Sequence of protein 2:
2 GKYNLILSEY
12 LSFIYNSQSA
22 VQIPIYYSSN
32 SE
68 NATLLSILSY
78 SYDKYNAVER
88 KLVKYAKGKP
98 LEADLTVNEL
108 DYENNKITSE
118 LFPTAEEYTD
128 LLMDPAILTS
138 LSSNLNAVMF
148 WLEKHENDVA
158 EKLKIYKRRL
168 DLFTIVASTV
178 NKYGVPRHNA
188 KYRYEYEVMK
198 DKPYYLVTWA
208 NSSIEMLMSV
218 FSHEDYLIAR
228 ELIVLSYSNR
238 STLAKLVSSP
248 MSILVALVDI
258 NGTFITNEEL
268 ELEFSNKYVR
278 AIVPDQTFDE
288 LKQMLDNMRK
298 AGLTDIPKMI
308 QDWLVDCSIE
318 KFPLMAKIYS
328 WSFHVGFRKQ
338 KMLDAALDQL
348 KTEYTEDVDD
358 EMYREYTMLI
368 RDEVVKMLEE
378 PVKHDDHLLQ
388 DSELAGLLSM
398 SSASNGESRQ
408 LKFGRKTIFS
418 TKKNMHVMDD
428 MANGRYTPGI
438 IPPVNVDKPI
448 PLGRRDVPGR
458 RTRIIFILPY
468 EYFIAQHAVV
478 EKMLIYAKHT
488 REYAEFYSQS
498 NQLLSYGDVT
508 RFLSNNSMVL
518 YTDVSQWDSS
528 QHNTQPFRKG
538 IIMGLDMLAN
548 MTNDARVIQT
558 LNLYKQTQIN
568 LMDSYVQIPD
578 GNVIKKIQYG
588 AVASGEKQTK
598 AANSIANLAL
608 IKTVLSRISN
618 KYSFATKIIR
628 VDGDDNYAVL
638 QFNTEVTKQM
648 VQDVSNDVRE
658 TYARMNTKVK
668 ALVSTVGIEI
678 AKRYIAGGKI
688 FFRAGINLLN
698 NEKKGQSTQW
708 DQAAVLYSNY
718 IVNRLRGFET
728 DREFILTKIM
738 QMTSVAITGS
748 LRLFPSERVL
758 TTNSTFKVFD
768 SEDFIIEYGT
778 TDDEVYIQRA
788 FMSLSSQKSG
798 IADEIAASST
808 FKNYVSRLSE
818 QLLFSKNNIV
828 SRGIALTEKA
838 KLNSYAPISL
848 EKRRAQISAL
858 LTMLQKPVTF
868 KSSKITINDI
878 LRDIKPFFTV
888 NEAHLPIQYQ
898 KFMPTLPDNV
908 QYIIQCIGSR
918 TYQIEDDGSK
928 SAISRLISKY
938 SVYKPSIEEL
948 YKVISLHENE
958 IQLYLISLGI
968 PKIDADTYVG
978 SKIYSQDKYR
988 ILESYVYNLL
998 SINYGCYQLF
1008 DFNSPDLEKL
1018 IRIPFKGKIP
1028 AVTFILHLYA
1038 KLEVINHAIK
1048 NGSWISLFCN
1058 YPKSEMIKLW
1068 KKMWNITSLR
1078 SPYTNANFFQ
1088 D

Sequence of protein 1:
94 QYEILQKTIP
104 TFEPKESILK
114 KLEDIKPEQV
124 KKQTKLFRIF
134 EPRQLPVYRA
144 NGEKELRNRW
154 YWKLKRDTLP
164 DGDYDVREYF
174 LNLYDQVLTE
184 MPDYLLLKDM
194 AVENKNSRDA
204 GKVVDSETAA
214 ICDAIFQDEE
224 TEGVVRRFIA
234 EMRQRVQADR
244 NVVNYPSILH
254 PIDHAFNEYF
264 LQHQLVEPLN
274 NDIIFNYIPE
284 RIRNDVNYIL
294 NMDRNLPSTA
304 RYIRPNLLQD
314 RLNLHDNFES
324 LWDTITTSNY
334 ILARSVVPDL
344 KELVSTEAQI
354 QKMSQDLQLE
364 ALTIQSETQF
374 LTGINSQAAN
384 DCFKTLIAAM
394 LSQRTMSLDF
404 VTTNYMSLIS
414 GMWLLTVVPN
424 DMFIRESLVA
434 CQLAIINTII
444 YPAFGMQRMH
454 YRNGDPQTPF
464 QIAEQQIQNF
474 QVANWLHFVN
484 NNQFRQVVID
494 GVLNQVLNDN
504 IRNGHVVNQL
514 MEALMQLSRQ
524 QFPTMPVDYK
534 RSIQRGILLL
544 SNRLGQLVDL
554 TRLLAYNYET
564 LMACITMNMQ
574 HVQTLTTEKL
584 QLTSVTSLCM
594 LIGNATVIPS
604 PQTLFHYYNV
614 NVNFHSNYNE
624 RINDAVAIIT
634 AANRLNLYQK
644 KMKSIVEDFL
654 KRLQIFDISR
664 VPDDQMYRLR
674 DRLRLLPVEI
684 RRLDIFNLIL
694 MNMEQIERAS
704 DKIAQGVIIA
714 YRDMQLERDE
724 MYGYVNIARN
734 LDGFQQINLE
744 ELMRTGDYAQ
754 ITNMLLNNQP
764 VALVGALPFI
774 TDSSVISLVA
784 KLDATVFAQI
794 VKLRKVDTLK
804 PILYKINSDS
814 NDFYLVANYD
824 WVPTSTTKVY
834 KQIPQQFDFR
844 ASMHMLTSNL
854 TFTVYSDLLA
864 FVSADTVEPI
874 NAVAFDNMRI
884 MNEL

This data describes a binding interaction between two proteins.

Contacts between the two chains:
Residue I970 in protein 2 contacts residue E350 in protein 1 (closest heavy-atom distance 3.3 Å).
Residue Y351 in protein 2 is in contact with residue I102 in protein 1 (closest heavy-atom distance 3.8 Å).
Residue S978 in protein 2 is in contact with residue L374 in protein 1 (closest heavy-atom distance 3.4 Å).
Residue P1027 in protein 2 contacts residue L365 in protein 1 (closest heavy-atom distance 3.7 Å).
Residue K380 in protein 2 interacts with residue E581 in protein 1 (closest heavy-atom distance 3.4 Å).
Residue Y986 in protein 2 contacts residue L365 in protein 1 (closest heavy-atom distance 3.6 Å).
Residue T549 in protein 2 contacts residue K114 in protein 1 (closest heavy-atom distance 3.3 Å).
Residue I581 in protein 2 contacts residue E96 in protein 1 (closest heavy-atom distance 3.3 Å).
Residue Y351 in protein 2 is in contact with residue T101 in protein 1 (closest heavy-atom distance 3.6 Å).
Residue Q585 in protein 2 contacts residue Q99 in protein 1 (closest heavy-atom distance 3.7 Å).
Residue T352 in protein 2 is in contact with residue P103 in protein 1 (closest heavy-atom distance 3.6 Å).
Residue D357 in protein 2 is in contact with residue F105 in protein 1 (closest heavy-atom distance 3.7 Å).
Residue Y986 in protein 2 interacts with residue A364 in protein 1 (closest heavy-atom distance 3.5 Å).
Residue N547 in protein 2 contacts residue L112 in protein 1 (closest heavy-atom distance 3.7 Å).
Residue T349 in protein 2 contacts residue K100 in protein 1 (closest heavy-atom distance 3.3 Å).
Residue Q528 in protein 2 is in contact with residue P103 in protein 1 (closest heavy-atom distance 3.4 Å).
Residue Y572 in protein 2 interacts with residue Q99 in protein 1 (closest heavy-atom distance 3.5 Å).
Residue Q585 in protein 2 contacts residue K100 in protein 1 (closest heavy-atom distance 2.9 Å).
Residue Q983 in protein 2 interacts with residue E363 in protein 1 (closest heavy-atom distance 3.5 Å).
Residue I581 in protein 2 contacts residue Q94 in protein 1 (closest heavy-atom distance 3.2 Å).
Residue K380 in protein 2 is in contact with residue Y333 in protein 1 (closest heavy-atom distance 3.6 Å).
Residue T364 in protein 2 is in contact with residue F105 in protein 1 (closest heavy-atom distance 3.3 Å).
Residue K348 in protein 2 interacts with residue L98 in protein 1 (closest heavy-atom distance 3.7 Å).
Residue Q532 in protein 2 contacts residue P103 in protein 1 (closest heavy-atom distance 3.4 Å).
Residue G977 in protein 2 is in contact with residue Q354 in protein 1 (closest heavy-atom distance 3.6 Å).
Residue T974 in protein 2 contacts residue T349 in protein 1 (closest heavy-atom distance 3.4 Å).
Residue S978 in protein 2 is in contact with residue S357 in protein 1 (closest heavy-atom distance 3.0 Å).
Residue K1025 in protein 2 contacts residue L365 in protein 1 (closest heavy-atom distance 3.7 Å).
Residue K583 in protein 2 contacts residue E96 in protein 1 (closest heavy-atom distance 3.2 Å).
Residue K583 in protein 2 is in contact with residue I97 in protein 1 (closest heavy-atom distance 3.7 Å).
Residue K583 in protein 2 contacts residue Y95 in protein 1 (closest heavy-atom distance 3.6 Å).
Residue M540 in protein 2 contacts residue P107 in protein 1 (closest heavy-atom distance 3.8 Å).
Residue K583 in protein 2 contacts residue L98 in protein 1 (closest heavy-atom distance 3.0 Å).
Residue R361 in protein 2 contacts residue P107 in protein 1 (closest heavy-atom distance 3.4 Å).
Residue N550 in protein 2 interacts with residue E116 in protein 1 (closest heavy-atom distance 3.4 Å).
Residue N579 in protein 2 contacts residue Q94 in protein 1 (closest heavy-atom distance 3.7 Å).
Residue D973 in protein 2 interacts with residue E350 in protein 1 (closest heavy-atom distance 3.4 Å).
Residue Q585 in protein 2 contacts residue L98 in protein 1 (closest heavy-atom distance 3.3 Å).
Residue R361 in protein 2 is in contact with residue E106 in protein 1 (closest heavy-atom distance 2.9 Å).
Residue K582 in protein 2 interacts with residue E96 in protein 1 (closest heavy-atom distance 3.6 Å).
Residue K979 in protein 2 is in contact with residue L362 in protein 1 (closest heavy-atom distance 3.6 Å).
Residue K979 in protein 2 contacts residue Q354 in protein 1 (closest heavy-atom distance 3.5 Å).
Residue I584 in protein 2 contacts residue L98 in protein 1 (closest heavy-atom distance 3.3 Å).
Residue Q983 in protein 2 contacts residue T371 in protein 1 (closest heavy-atom distance 3.4 Å).
Residue K536 in protein 2 contacts residue F105 in protein 1 (closest heavy-atom distance 2.9 Å).
Residue T974 in protein 2 is in contact with residue I353 in protein 1 (closest heavy-atom distance 3.6 Å).
Residue M540 in protein 2 contacts residue E109 in protein 1 (closest heavy-atom distance 3.4 Å).
Residue N550 in protein 2 interacts with residue S338 in protein 1 (closest heavy-atom distance 3.5 Å).
Residue Y351 in protein 2 interacts with residue P103 in protein 1 (closest heavy-atom distance 3.7 Å).
Residue M548 in protein 2 contacts residue I334 in protein 1 (closest heavy-atom distance 3.8 Å).
Residue K380 in protein 2 contacts residue R337 in protein 1 (closest heavy-atom distance 3.6 Å).
Residue N547 in protein 2 interacts with residue I334 in protein 1 (closest heavy-atom distance 3.4 Å).
Residue N550 in protein 2 contacts residue I334 in protein 1 (closest heavy-atom distance 3.2 Å).
Residue V580 in protein 2 interacts with residue Q94 in protein 1 (closest heavy-atom distance 3.6 Å).
Residue Q983 in protein 2 contacts residue L362 in protein 1 (closest heavy-atom distance 3.4 Å).
Residue N547 in protein 2 contacts residue K114 in protein 1 (closest heavy-atom distance 3.8 Å).
Residue S982 in protein 2 is in contact with residue A364 in protein 1 (closest heavy-atom distance 3.3 Å).
Residue Q983 in protein 2 interacts with residue T366 in protein 1 (closest heavy-atom distance 3.8 Å).
Residue I581 in protein 2 contacts residue Y95 in protein 1 (closest heavy-atom distance 3.4 Å).
Residue Y360 in protein 2 is in contact with residue F105 in protein 1 (closest heavy-atom distance 3.7 Å).